The following describes two proteins that form a bound complex.

Sequence of protein 2:
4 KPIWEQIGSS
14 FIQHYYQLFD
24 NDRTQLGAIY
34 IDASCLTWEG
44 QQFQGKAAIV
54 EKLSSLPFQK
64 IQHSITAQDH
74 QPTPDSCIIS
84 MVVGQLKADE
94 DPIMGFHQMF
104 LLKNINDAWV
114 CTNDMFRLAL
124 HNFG

Sequence of protein 1:
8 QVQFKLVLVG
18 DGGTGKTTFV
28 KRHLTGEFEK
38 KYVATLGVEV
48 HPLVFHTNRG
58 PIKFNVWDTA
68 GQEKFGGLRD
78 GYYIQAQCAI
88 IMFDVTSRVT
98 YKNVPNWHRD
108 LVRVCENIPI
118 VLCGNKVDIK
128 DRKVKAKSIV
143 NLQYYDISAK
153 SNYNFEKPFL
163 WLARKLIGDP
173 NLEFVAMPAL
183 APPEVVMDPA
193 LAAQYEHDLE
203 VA

Contacts between the two chains:
Residue R76 in protein 1 contacts residue T69 in protein 2 (closest heavy-atom distance 3.5 Å).
Residue T42 in protein 1 is in contact with residue Q88 in protein 2 (closest heavy-atom distance 4.9 Å).